These two protein chains interact to form a complex.

Sequence of protein 1:
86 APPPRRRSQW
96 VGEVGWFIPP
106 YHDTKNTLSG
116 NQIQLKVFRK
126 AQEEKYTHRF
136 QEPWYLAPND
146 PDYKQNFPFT

Residue-level contacts at the interface:
Residue P364 in protein 2 is in contact with residue F102 in protein 1 (closest heavy-atom distance 3.3 Å).
Residue E77 in protein 2 contacts residue R91 in protein 1 (closest heavy-atom distance 2.7 Å).
Residue D245 in protein 2 is in contact with residue N116 in protein 1 (closest heavy-atom distance 2.9 Å).
Residue T361 in protein 2 is in contact with residue D108 in protein 1 (closest heavy-atom distance 3.3 Å).
Residue K370 in protein 2 interacts with residue D108 in protein 1 (closest heavy-atom distance 3.7 Å).
Residue Q358 in protein 2 interacts with residue N116 in protein 1 (closest heavy-atom distance 3.3 Å).
Residue R243 in protein 2 is in contact with residue I118 in protein 1 (closest heavy-atom distance 3.3 Å).
Residue E27 in protein 2 interacts with residue T112 in protein 1 (closest heavy-atom distance 3.5 Å).
Residue T130 in protein 2 is in contact with residue Y131 in protein 1 (closest heavy-atom distance 3.2 Å).
Residue K40 in protein 2 contacts residue D108 in protein 1 (closest heavy-atom distance 3.9 Å).
Residue D245 in protein 2 contacts residue I118 in protein 1 (closest heavy-atom distance 3.4 Å).
Residue I42 in protein 2 contacts residue S114 in protein 1 (closest heavy-atom distance 3.7 Å).
Residue E22 in protein 2 is in contact with residue I103 in protein 1 (closest heavy-atom distance 3.9 Å).
Residue R2 in protein 2 interacts with residue R124 in protein 1 (closest heavy-atom distance 3.0 Å).
Residue K370 in protein 2 contacts residue N111 in protein 1 (closest heavy-atom distance 4.0 Å).
Residue G29 in protein 2 is in contact with residue H107 in protein 1 (closest heavy-atom distance 3.6 Å).
Residue Y357 in protein 2 contacts residue N116 in protein 1 (closest heavy-atom distance 3.0 Å).
Residue R229 in protein 2 interacts with residue E98 in protein 1 (closest heavy-atom distance 2.5 Å).
Residue E22 in protein 2 contacts residue V99 in protein 1 (closest heavy-atom distance 3.0 Å).
Residue F244 in protein 2 is in contact with residue Q117 in protein 1 (closest heavy-atom distance 3.9 Å).
Residue P364 in protein 2 interacts with residue E98 in protein 1 (closest heavy-atom distance 3.2 Å).
Residue P37 in protein 2 interacts with residue H107 in protein 1 (closest heavy-atom distance 4.0 Å).
Residue K40 in protein 2 is in contact with residue L113 in protein 1 (closest heavy-atom distance 3.3 Å).
Residue P364 in protein 2 is in contact with residue Y106 in protein 1 (closest heavy-atom distance 3.6 Å).
Residue Q358 in protein 2 is in contact with residue N111 in protein 1 (closest heavy-atom distance 2.7 Å).
Residue S48 in protein 2 contacts residue I118 in protein 1 (closest heavy-atom distance 3.9 Å).
Residue P32 in protein 2 contacts residue I103 in protein 1 (closest heavy-atom distance 3.7 Å).
Residue D46 in protein 2 interacts with residue I118 in protein 1 (closest heavy-atom distance 3.0 Å).
Residue P359 in protein 2 is in contact with residue N116 in protein 1 (closest heavy-atom distance 3.9 Å).
Residue D47 in protein 2 contacts residue L120 in protein 1 (closest heavy-atom distance 3.5 Å).
Residue K40 in protein 2 is in contact with residue T112 in protein 1 (closest heavy-atom distance 3.3 Å).
Residue K40 in protein 2 interacts with residue H107 in protein 1 (closest heavy-atom distance 3.3 Å).
Residue P360 in protein 2 is in contact with residue N111 in protein 1 (closest heavy-atom distance 3.1 Å).
Residue Y83 in protein 2 interacts with residue I103 in protein 1 (closest heavy-atom distance 3.5 Å).
Residue P359 in protein 2 is in contact with residue N111 in protein 1 (closest heavy-atom distance 3.2 Å).
Residue G45 in protein 2 is in contact with residue L120 in protein 1 (closest heavy-atom distance 2.4 Å).
Residue D47 in protein 2 contacts residue E128 in protein 1 (closest heavy-atom distance 3.6 Å).
Residue T82 in protein 2 contacts residue G100 in protein 1 (closest heavy-atom distance 3.5 Å).
Residue C129 in protein 2 is in contact with residue Y131 in protein 1 (closest heavy-atom distance 3.5 Å).
Residue Q358 in protein 2 is in contact with residue T112 in protein 1 (closest heavy-atom distance 4.0 Å).
Residue Q358 in protein 2 is in contact with residue Q117 in protein 1 (closest heavy-atom distance 4.0 Å).
Residue G45 in protein 2 is in contact with residue Q119 in protein 1 (closest heavy-atom distance 3.2 Å).
Residue F244 in protein 2 is in contact with residue I118 in protein 1 (closest heavy-atom distance 3.9 Å).
Residue P364 in protein 2 is in contact with residue I103 in protein 1 (closest heavy-atom distance 3.7 Å).
Residue I42 in protein 2 contacts residue Q117 in protein 1 (closest heavy-atom distance 3.9 Å).
Residue T80 in protein 2 contacts residue R91 in protein 1 (closest heavy-atom distance 3.5 Å).
Residue I42 in protein 2 interacts with residue Q119 in protein 1 (closest heavy-atom distance 3.6 Å).
Residue I42 in protein 2 interacts with residue L113 in protein 1 (closest heavy-atom distance 3.7 Å).
Residue T82 in protein 2 interacts with residue S93 in protein 1 (closest heavy-atom distance 3.7 Å).
Residue N18 in protein 2 is in contact with residue V99 in protein 1 (closest heavy-atom distance 3.3 Å).
Residue D46 in protein 2 interacts with residue Q117 in protein 1 (closest heavy-atom distance 2.6 Å).
Residue T225 in protein 2 interacts with residue E98 in protein 1 (closest heavy-atom distance 3.3 Å).
Residue D47 in protein 2 is in contact with residue I118 in protein 1 (closest heavy-atom distance 3.4 Å).
Residue T361 in protein 2 is in contact with residue N111 in protein 1 (closest heavy-atom distance 3.8 Å).
Residue D47 in protein 2 is in contact with residue Q119 in protein 1 (closest heavy-atom distance 3.8 Å).
Residue Y83 in protein 2 interacts with residue V99 in protein 1 (closest heavy-atom distance 4.0 Å).
Residue Q31 in protein 2 contacts residue H107 in protein 1 (closest heavy-atom distance 3.8 Å).
Residue R2 in protein 2 is in contact with residue I118 in protein 1 (closest heavy-atom distance 3.4 Å).
Residue S48 in protein 2 is in contact with residue Q117 in protein 1 (closest heavy-atom distance 2.4 Å).
Residue L26 in protein 2 interacts with residue I103 in protein 1 (closest heavy-atom distance 3.8 Å).

Sequence of protein 2:
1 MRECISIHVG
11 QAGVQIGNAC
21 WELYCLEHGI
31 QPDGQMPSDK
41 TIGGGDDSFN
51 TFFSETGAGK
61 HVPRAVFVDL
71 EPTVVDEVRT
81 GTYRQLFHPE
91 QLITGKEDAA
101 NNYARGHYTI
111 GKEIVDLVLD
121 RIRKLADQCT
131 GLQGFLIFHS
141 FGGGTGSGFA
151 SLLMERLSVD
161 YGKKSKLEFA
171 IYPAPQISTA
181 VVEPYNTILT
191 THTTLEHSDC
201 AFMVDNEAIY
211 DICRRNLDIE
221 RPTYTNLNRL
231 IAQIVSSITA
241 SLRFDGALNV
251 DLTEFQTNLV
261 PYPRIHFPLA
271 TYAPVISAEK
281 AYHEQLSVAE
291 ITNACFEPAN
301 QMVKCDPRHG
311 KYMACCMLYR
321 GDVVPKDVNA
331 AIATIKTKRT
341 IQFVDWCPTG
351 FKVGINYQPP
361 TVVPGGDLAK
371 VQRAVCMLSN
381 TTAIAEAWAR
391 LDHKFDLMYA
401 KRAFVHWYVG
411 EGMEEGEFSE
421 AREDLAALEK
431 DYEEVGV